Sequence of protein 2:
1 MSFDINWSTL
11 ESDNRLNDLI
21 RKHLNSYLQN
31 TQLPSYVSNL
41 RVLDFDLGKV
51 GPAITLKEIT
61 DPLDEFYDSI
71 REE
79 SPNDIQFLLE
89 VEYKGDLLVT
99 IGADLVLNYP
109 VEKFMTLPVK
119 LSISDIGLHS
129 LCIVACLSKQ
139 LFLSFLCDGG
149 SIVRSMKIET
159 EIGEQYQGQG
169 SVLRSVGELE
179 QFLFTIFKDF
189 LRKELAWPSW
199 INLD

Interface contacts:
Residue Y72 in protein 1 is in contact with residue D82 in protein 2 (closest heavy-atom distance 4.0 Å).
Residue I208 in protein 1 contacts residue I59 in protein 2 (closest heavy-atom distance 3.4 Å).
Residue I199 in protein 1 is in contact with residue L56 in protein 2 (closest heavy-atom distance 4.9 Å).
Residue P139 in protein 1 interacts with residue S2 in protein 2 (closest heavy-atom distance 4.2 Å).
Residue K132 in protein 1 interacts with residue T9 in protein 2 (closest heavy-atom distance 3.5 Å).
Residue L214 in protein 1 interacts with residue P80 in protein 2 (closest heavy-atom distance 3.9 Å).
Residue P70 in protein 1 contacts residue N81 in protein 2 (closest heavy-atom distance 3.2 Å).
Residue K132 in protein 1 contacts residue L47 in protein 2 (closest heavy-atom distance 4.1 Å).
Residue N129 in protein 1 is in contact with residue D202 in protein 2 (closest heavy-atom distance 4.8 Å).
Residue L138 in protein 1 contacts residue L56 in protein 2 (closest heavy-atom distance 3.7 Å).
Residue T135 in protein 1 contacts residue F3 in protein 2 (closest heavy-atom distance 4.4 Å).
Residue L138 in protein 1 interacts with residue S2 in protein 2 (closest heavy-atom distance 3.8 Å).
Residue Y130 in protein 1 interacts with residue D202 in protein 2 (closest heavy-atom distance 3.4 Å).
Residue G200 in protein 1 contacts residue M1 in protein 2 (closest heavy-atom distance 4.4 Å).
Residue L138 in protein 1 contacts residue F3 in protein 2 (closest heavy-atom distance 3.4 Å).
Residue A201 in protein 1 contacts residue M1 in protein 2 (closest heavy-atom distance 3.6 Å).
Residue L128 in protein 1 is in contact with residue C134 in protein 2 (closest heavy-atom distance 4.7 Å).
Residue S71 in protein 1 is in contact with residue S136 in protein 2 (closest heavy-atom distance 4.6 Å).
Residue P133 in protein 1 interacts with residue T9 in protein 2 (closest heavy-atom distance 4.9 Å).
Residue K210 in protein 1 is in contact with residue I59 in protein 2 (closest heavy-atom distance 4.2 Å).
Residue L128 in protein 1 contacts residue V132 in protein 2 (closest heavy-atom distance 4.6 Å).
Residue K132 in protein 1 interacts with residue W7 in protein 2 (closest heavy-atom distance 4.0 Å).
Residue L69 in protein 1 is in contact with residue N81 in protein 2 (closest heavy-atom distance 4.8 Å).
Residue I199 in protein 1 contacts residue M1 in protein 2 (closest heavy-atom distance 3.5 Å).
Residue A136 in protein 1 contacts residue S2 in protein 2 (closest heavy-atom distance 4.5 Å).
Residue K210 in protein 1 is in contact with residue I83 in protein 2 (closest heavy-atom distance 3.3 Å).
Residue L138 in protein 1 contacts residue M1 in protein 2 (closest heavy-atom distance 4.7 Å).
Residue S137 in protein 1 contacts residue F3 in protein 2 (closest heavy-atom distance 4.8 Å).
Residue K132 in protein 1 interacts with residue L10 in protein 2 (closest heavy-atom distance 4.1 Å).
Residue T135 in protein 1 is in contact with residue I5 in protein 2 (closest heavy-atom distance 3.5 Å).
Residue Y217 in protein 1 is in contact with residue P80 in protein 2 (closest heavy-atom distance 4.5 Å).
Residue Q218 in protein 1 interacts with residue N81 in protein 2 (closest heavy-atom distance 4.5 Å).
Residue Y130 in protein 1 interacts with residue L201 in protein 2 (closest heavy-atom distance 3.4 Å).
Residue L126 in protein 1 contacts residue F85 in protein 2 (closest heavy-atom distance 3.6 Å).
Residue S71 in protein 1 contacts residue N81 in protein 2 (closest heavy-atom distance 4.9 Å).
Residue L134 in protein 1 contacts residue I5 in protein 2 (closest heavy-atom distance 3.3 Å).
Residue G200 in protein 1 contacts residue S2 in protein 2 (closest heavy-atom distance 3.4 Å).
Residue K210 in protein 1 contacts residue T60 in protein 2 (closest heavy-atom distance 4.2 Å).
Residue A136 in protein 1 interacts with residue I5 in protein 2 (closest heavy-atom distance 3.2 Å).
Residue Y130 in protein 1 is in contact with residue L19 in protein 2 (closest heavy-atom distance 4.5 Å).
Residue L214 in protein 1 contacts residue N81 in protein 2 (closest heavy-atom distance 4.3 Å).
Residue L128 in protein 1 is in contact with residue L139 in protein 2 (closest heavy-atom distance 4.0 Å).
Residue K210 in protein 1 is in contact with residue D82 in protein 2 (closest heavy-atom distance 3.1 Å).
Residue K210 in protein 1 interacts with residue D61 in protein 2 (closest heavy-atom distance 2.8 Å).
Residue Y217 in protein 1 contacts residue N81 in protein 2 (closest heavy-atom distance 3.1 Å).
Residue N129 in protein 1 contacts residue L201 in protein 2 (closest heavy-atom distance 4.8 Å).
Residue S71 in protein 1 interacts with residue K137 in protein 2 (closest heavy-atom distance 3.4 Å).
Residue Y72 in protein 1 is in contact with residue N81 in protein 2 (closest heavy-atom distance 2.5 Å).
Residue A136 in protein 1 contacts residue D4 in protein 2 (closest heavy-atom distance 3.2 Å).
Residue K210 in protein 1 is in contact with residue P80 in protein 2 (closest heavy-atom distance 4.0 Å).
Residue K132 in protein 1 interacts with residue L16 in protein 2 (closest heavy-atom distance 4.0 Å).
Residue P131 in protein 1 interacts with residue L201 in protein 2 (closest heavy-atom distance 3.6 Å).
Residue N129 in protein 1 contacts residue L139 in protein 2 (closest heavy-atom distance 4.5 Å).
Residue K132 in protein 1 contacts residue D13 in protein 2 (closest heavy-atom distance 4.5 Å).
Residue A136 in protein 1 is in contact with residue F3 in protein 2 (closest heavy-atom distance 3.0 Å).
Residue L214 in protein 1 is in contact with residue I83 in protein 2 (closest heavy-atom distance 4.4 Å).
Residue Y72 in protein 1 is in contact with residue I83 in protein 2 (closest heavy-atom distance 3.2 Å).
Residue Y72 in protein 1 interacts with residue C134 in protein 2 (closest heavy-atom distance 3.4 Å).
Residue K132 in protein 1 is in contact with residue I5 in protein 2 (closest heavy-atom distance 5.0 Å).
Residue E68 in protein 1 contacts residue N81 in protein 2 (closest heavy-atom distance 4.9 Å).

Sequence of protein 1:
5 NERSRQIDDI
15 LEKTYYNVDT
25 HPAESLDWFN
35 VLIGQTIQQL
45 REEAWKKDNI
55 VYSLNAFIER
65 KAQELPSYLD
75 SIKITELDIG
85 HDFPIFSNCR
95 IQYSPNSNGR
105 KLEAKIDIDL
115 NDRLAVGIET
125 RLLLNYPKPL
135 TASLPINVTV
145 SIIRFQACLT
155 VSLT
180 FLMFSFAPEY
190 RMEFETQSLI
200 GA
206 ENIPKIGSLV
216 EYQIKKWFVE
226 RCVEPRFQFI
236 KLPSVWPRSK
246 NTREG

This data describes a binding interaction between two proteins.